Contacts between the two chains:
Residue Q236 in protein 2 contacts residue T190 in protein 1 (closest heavy-atom distance 3.1 Å).
Residue C335 in protein 2 interacts with residue K187 in protein 1 (closest heavy-atom distance 3.4 Å).
Residue K18 in protein 2 is in contact with residue Y432 in protein 1 (closest heavy-atom distance 3.5 Å).
Residue K330 in protein 2 contacts residue G152 in protein 1 (closest heavy-atom distance 3.5 Å).
Residue E329 in protein 2 interacts with residue N192 in protein 1 (closest heavy-atom distance 3.5 Å).
Residue E218 in protein 2 contacts residue I355 in protein 1 (closest heavy-atom distance 3.5 Å).
Residue F217 in protein 2 contacts residue P356 in protein 1 (closest heavy-atom distance 3.3 Å).
Residue Q236 in protein 2 contacts residue G189 in protein 1 (closest heavy-atom distance 3.0 Å).
Residue V328 in protein 2 interacts with residue N192 in protein 1 (closest heavy-atom distance 3.0 Å).
Residue E377 in protein 2 contacts residue K358 in protein 1 (closest heavy-atom distance 2.9 Å).
Residue V241 in protein 2 interacts with residue M352 in protein 1 (closest heavy-atom distance 3.4 Å).
Residue E211 in protein 2 contacts residue Y363 in protein 1 (closest heavy-atom distance 2.6 Å).
Residue H49 in protein 2 is in contact with residue D54 in protein 1 (closest heavy-atom distance 2.9 Å).
Residue E211 in protein 2 contacts residue K367 in protein 1 (closest heavy-atom distance 2.5 Å).
Residue M339 in protein 2 contacts residue V56 in protein 1 (closest heavy-atom distance 3.6 Å).
Residue E218 in protein 2 contacts residue K354 in protein 1 (closest heavy-atom distance 3.1 Å).
Residue D331 in protein 2 contacts residue R151 in protein 1 (closest heavy-atom distance 3.0 Å).
Residue I394 in protein 2 is in contact with residue E55 in protein 1 (closest heavy-atom distance 3.5 Å).
Residue N332 in protein 2 interacts with residue M186 in protein 1 (closest heavy-atom distance 3.0 Å).
Residue F217 in protein 2 contacts residue S357 in protein 1 (closest heavy-atom distance 3.0 Å).
Residue F239 in protein 2 contacts residue S351 in protein 1 (closest heavy-atom distance 3.4 Å).
Residue M352 in protein 2 contacts residue M352 in protein 1 (closest heavy-atom distance 3.4 Å).
Residue V208 in protein 2 is in contact with residue A359 in protein 1 (closest heavy-atom distance 3.0 Å).
Residue K330 in protein 2 is in contact with residue E153 in protein 1 (closest heavy-atom distance 2.8 Å).
Residue Q396 in protein 2 contacts residue D54 in protein 1 (closest heavy-atom distance 2.9 Å).
Residue L327 in protein 2 contacts residue K187 in protein 1 (closest heavy-atom distance 2.8 Å).
Residue L206 in protein 2 contacts residue A359 in protein 1 (closest heavy-atom distance 3.4 Å).
Residue N332 in protein 2 contacts residue R151 in protein 1 (closest heavy-atom distance 2.6 Å).
Residue K348 in protein 2 interacts with residue E349 in protein 1 (closest heavy-atom distance 2.8 Å).
Residue D235 in protein 2 interacts with residue T190 in protein 1 (closest heavy-atom distance 3.5 Å).
Residue Q202 in protein 2 interacts with residue K358 in protein 1 (closest heavy-atom distance 2.9 Å).
Residue V328 in protein 2 contacts residue G191 in protein 1 (closest heavy-atom distance 3.1 Å).
Residue C25 in protein 2 is in contact with residue I421 in protein 1 (closest heavy-atom distance 3.4 Å).
Residue T51 in protein 2 contacts residue D54 in protein 1 (closest heavy-atom distance 2.9 Å).
Residue V208 in protein 2 is in contact with residue Y363 in protein 1 (closest heavy-atom distance 3.2 Å).
Residue A219 in protein 2 contacts residue K354 in protein 1 (closest heavy-atom distance 2.8 Å).
Residue Y258 in protein 2 contacts residue E55 in protein 1 (closest heavy-atom distance 2.4 Å).
Residue D331 in protein 2 is in contact with residue K187 in protein 1 (closest heavy-atom distance 2.8 Å).
Residue E218 in protein 2 interacts with residue Q246 in protein 1 (closest heavy-atom distance 3.0 Å).
Residue K330 in protein 2 contacts residue R151 in protein 1 (closest heavy-atom distance 3.4 Å).
Residue W209 in protein 2 contacts residue Y363 in protein 1 (closest heavy-atom distance 3.5 Å).
Residue L237 in protein 2 contacts residue G188 in protein 1 (closest heavy-atom distance 3.5 Å).
Residue K18 in protein 2 interacts with residue F428 in protein 1 (closest heavy-atom distance 3.0 Å).
Residue Q202 in protein 2 contacts residue S357 in protein 1 (closest heavy-atom distance 3.5 Å).
Residue G240 in protein 2 interacts with residue S351 in protein 1 (closest heavy-atom distance 2.9 Å).
Residue F217 in protein 2 contacts residue S360 in protein 1 (closest heavy-atom distance 2.9 Å).
Residue L237 in protein 2 contacts residue G189 in protein 1 (closest heavy-atom distance 3.4 Å).
Residue M339 in protein 2 interacts with residue A57 in protein 1 (closest heavy-atom distance 3.5 Å).
Residue R345 in protein 2 is in contact with residue E387 in protein 1 (closest heavy-atom distance 3.0 Å).
Residue C25 in protein 2 contacts residue L425 in protein 1 (closest heavy-atom distance 3.3 Å).
Residue Q236 in protein 2 contacts residue G191 in protein 1 (closest heavy-atom distance 2.8 Å).
Residue R345 in protein 2 contacts residue E55 in protein 1 (closest heavy-atom distance 3.5 Å).
Residue G240 in protein 2 interacts with residue M352 in protein 1 (closest heavy-atom distance 3.4 Å).
Residue E329 in protein 2 is in contact with residue R151 in protein 1 (closest heavy-atom distance 2.8 Å).
Residue F26 in protein 2 interacts with residue L425 in protein 1 (closest heavy-atom distance 3.5 Å).
Residue R285 in protein 2 is in contact with residue G188 in protein 1 (closest heavy-atom distance 2.8 Å).
Residue E329 in protein 2 is in contact with residue G191 in protein 1 (closest heavy-atom distance 3.4 Å).
Residue E329 in protein 2 contacts residue G152 in protein 1 (closest heavy-atom distance 3.5 Å).
Residue T51 in protein 2 interacts with residue L53 in protein 1 (closest heavy-atom distance 2.9 Å).
Residue A242 in protein 2 interacts with residue M352 in protein 1 (closest heavy-atom distance 3.2 Å).

This data describes a binding interaction between two proteins.

Sequence of protein 1:
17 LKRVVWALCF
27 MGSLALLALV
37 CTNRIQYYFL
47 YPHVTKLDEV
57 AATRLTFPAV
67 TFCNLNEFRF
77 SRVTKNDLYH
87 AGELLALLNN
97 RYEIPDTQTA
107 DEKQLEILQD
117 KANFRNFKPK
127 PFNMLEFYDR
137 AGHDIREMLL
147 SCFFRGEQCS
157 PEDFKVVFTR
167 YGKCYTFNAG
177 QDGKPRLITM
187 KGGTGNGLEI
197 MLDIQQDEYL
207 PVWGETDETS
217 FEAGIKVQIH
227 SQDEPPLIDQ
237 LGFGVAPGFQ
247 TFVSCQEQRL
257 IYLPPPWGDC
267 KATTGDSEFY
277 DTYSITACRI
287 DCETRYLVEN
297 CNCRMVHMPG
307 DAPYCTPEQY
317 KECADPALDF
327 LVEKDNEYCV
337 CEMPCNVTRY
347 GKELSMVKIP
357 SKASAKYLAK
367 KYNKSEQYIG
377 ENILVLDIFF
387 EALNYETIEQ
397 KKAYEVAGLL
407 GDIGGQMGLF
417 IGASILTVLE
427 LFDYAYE

Sequence of protein 2:
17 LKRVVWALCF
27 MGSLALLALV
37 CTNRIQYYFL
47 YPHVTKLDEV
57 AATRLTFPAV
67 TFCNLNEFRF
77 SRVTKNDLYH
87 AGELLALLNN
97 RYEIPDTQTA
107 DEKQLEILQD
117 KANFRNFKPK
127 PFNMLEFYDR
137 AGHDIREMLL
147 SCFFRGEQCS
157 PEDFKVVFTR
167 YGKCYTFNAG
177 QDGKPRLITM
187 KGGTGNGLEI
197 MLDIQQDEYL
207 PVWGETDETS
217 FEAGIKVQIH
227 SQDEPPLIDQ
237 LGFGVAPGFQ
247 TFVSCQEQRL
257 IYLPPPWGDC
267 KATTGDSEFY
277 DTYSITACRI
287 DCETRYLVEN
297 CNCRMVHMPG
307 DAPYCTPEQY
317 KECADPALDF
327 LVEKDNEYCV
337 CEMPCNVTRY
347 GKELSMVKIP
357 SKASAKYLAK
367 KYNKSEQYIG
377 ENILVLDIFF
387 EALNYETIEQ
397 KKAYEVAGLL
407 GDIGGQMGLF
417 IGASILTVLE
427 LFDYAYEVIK